These two protein chains interact to form a complex.

Residue-level contacts at the interface:
Residue K1522 in the second protein interacts with residue P50 in the first protein (closest heavy-atom distance 3.4 Å).
Residue V1533 in the second protein contacts residue S30 in the first protein (closest heavy-atom distance 3.6 Å).
Residue F1537 in the second protein interacts with residue L48 in the first protein (closest heavy-atom distance 3.6 Å).
Residue P922 in the second protein contacts residue F45 in the first protein (closest heavy-atom distance 3.7 Å).
Residue K1524 in the second protein is in contact with residue P50 in the first protein (closest heavy-atom distance 3.1 Å).
Residue F1537 in the second protein contacts residue P50 in the first protein (closest heavy-atom distance 3.6 Å).
Residue K544 in the second protein is in contact with residue R42 in the first protein (closest heavy-atom distance 4.0 Å).
Residue V1533 in the second protein is in contact with residue Q27 in the first protein (closest heavy-atom distance 3.4 Å).
Residue K544 in the second protein interacts with residue P43 in the first protein (closest heavy-atom distance 3.5 Å).
Residue E408 in the second protein contacts residue R96 in the first protein (closest heavy-atom distance 4.2 Å).
Residue V1533 in the second protein contacts residue I56 in the first protein (closest heavy-atom distance 3.8 Å).
Residue E930 in the second protein contacts residue Q41 in the first protein (closest heavy-atom distance 4.1 Å).
Residue H1539 in the second protein interacts with residue S46 in the first protein (closest heavy-atom distance 3.8 Å).
Residue A1531 in the second protein is in contact with residue L58 in the first protein (closest heavy-atom distance 4.1 Å).
Residue K920 in the second protein is in contact with residue F45 in the first protein (closest heavy-atom distance 3.2 Å).
Residue K544 in the second protein is in contact with residue Q41 in the first protein (closest heavy-atom distance 3.9 Å).
Residue S924 in the second protein interacts with residue Q41 in the first protein (closest heavy-atom distance 3.1 Å).
Residue K920 in the second protein interacts with residue S46 in the first protein (closest heavy-atom distance 4.2 Å).
Residue Q1538 in the second protein interacts with residue S46 in the first protein (closest heavy-atom distance 3.6 Å).
Residue I1519 in the second protein interacts with residue P50 in the first protein (closest heavy-atom distance 4.2 Å).
Residue T921 in the second protein is in contact with residue R42 in the first protein (closest heavy-atom distance 2.8 Å).
Residue K544 in the second protein interacts with residue E40 in the first protein (closest heavy-atom distance 3.9 Å).
Residue L751 in the second protein is in contact with residue Q41 in the first protein (closest heavy-atom distance 3.3 Å).
Residue S924 in the second protein is in contact with residue P43 in the first protein (closest heavy-atom distance 3.7 Å).
Residue E932 in the second protein interacts with residue Q41 in the first protein (closest heavy-atom distance 3.6 Å).
Residue G1543 in the second protein is in contact with residue F45 in the first protein (closest heavy-atom distance 3.8 Å).
Residue V1536 in the second protein contacts residue S30 in the first protein (closest heavy-atom distance 3.9 Å).
Residue K920 in the second protein is in contact with residue F44 in the first protein (closest heavy-atom distance 3.9 Å).
Residue K920 in the second protein is in contact with residue P43 in the first protein (closest heavy-atom distance 3.8 Å).
Residue S545 in the second protein is in contact with residue P43 in the first protein (closest heavy-atom distance 3.8 Å).
Residue K1524 in the second protein interacts with residue E51 in the first protein (closest heavy-atom distance 3.6 Å).
Residue K544 in the second protein is in contact with residue Q39 in the first protein (closest heavy-atom distance 3.1 Å).
Residue P922 in the second protein is in contact with residue P43 in the first protein (closest heavy-atom distance 3.5 Å).
Residue K1524 in the second protein is in contact with residue K52 in the first protein (closest heavy-atom distance 4.1 Å).
Residue Q1538 in the second protein contacts residue G47 in the first protein (closest heavy-atom distance 3.5 Å).
Residue P410 in the second protein is in contact with residue E92 in the first protein (closest heavy-atom distance 3.7 Å).
Residue E932 in the second protein contacts residue R42 in the first protein (closest heavy-atom distance 2.9 Å).
Residue V1536 in the second protein contacts residue G47 in the first protein (closest heavy-atom distance 3.2 Å).
Residue V1536 in the second protein is in contact with residue L48 in the first protein (closest heavy-atom distance 3.4 Å).
Residue S924 in the second protein is in contact with residue R42 in the first protein (closest heavy-atom distance 3.9 Å).
Residue F1537 in the second protein interacts with residue K52 in the first protein (closest heavy-atom distance 4.1 Å).
Residue P922 in the second protein contacts residue R42 in the first protein (closest heavy-atom distance 3.5 Å).
Residue E1535 in the second protein is in contact with residue S30 in the first protein (closest heavy-atom distance 3.1 Å).
Residue P1541 in the second protein is in contact with residue S46 in the first protein (closest heavy-atom distance 3.4 Å).
Residue F1537 in the second protein is in contact with residue P26 in the first protein (closest heavy-atom distance 3.8 Å).
Residue P1541 in the second protein contacts residue I49 in the first protein (closest heavy-atom distance 3.6 Å).
Residue H1539 in the second protein contacts residue G47 in the first protein (closest heavy-atom distance 4.0 Å).
Residue H1540 in the second protein contacts residue G47 in the first protein (closest heavy-atom distance 4.0 Å).
Residue E755 in the second protein interacts with residue R88 in the first protein (closest heavy-atom distance 3.4 Å).
Residue V1533 in the second protein contacts residue K60 in the first protein (closest heavy-atom distance 3.4 Å).
Residue E1527 in the second protein interacts with residue N55 in the first protein (closest heavy-atom distance 2.9 Å).
Residue L1544 in the second protein contacts residue F45 in the first protein (closest heavy-atom distance 3.7 Å).
Residue H1540 in the second protein contacts residue S46 in the first protein (closest heavy-atom distance 3.9 Å).
Residue F1537 in the second protein is in contact with residue I49 in the first protein (closest heavy-atom distance 3.5 Å).
Residue T921 in the second protein interacts with residue F44 in the first protein (closest heavy-atom distance 4.0 Å).
Residue A1531 in the second protein interacts with residue I56 in the first protein (closest heavy-atom distance 3.8 Å).
Residue V1536 in the second protein contacts residue V29 in the first protein (closest heavy-atom distance 3.9 Å).
Residue H1539 in the second protein interacts with residue F45 in the first protein (closest heavy-atom distance 4.1 Å).
Residue P1541 in the second protein interacts with residue G47 in the first protein (closest heavy-atom distance 3.3 Å).
Residue T921 in the second protein contacts residue P43 in the first protein (closest heavy-atom distance 3.5 Å).

Sequence of the first protein:
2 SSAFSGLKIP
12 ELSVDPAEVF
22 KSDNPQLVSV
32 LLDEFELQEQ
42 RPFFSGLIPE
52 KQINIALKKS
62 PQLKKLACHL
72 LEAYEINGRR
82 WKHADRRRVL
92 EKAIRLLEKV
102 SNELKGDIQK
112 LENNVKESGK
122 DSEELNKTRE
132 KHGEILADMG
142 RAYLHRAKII

Sequence of the second protein:
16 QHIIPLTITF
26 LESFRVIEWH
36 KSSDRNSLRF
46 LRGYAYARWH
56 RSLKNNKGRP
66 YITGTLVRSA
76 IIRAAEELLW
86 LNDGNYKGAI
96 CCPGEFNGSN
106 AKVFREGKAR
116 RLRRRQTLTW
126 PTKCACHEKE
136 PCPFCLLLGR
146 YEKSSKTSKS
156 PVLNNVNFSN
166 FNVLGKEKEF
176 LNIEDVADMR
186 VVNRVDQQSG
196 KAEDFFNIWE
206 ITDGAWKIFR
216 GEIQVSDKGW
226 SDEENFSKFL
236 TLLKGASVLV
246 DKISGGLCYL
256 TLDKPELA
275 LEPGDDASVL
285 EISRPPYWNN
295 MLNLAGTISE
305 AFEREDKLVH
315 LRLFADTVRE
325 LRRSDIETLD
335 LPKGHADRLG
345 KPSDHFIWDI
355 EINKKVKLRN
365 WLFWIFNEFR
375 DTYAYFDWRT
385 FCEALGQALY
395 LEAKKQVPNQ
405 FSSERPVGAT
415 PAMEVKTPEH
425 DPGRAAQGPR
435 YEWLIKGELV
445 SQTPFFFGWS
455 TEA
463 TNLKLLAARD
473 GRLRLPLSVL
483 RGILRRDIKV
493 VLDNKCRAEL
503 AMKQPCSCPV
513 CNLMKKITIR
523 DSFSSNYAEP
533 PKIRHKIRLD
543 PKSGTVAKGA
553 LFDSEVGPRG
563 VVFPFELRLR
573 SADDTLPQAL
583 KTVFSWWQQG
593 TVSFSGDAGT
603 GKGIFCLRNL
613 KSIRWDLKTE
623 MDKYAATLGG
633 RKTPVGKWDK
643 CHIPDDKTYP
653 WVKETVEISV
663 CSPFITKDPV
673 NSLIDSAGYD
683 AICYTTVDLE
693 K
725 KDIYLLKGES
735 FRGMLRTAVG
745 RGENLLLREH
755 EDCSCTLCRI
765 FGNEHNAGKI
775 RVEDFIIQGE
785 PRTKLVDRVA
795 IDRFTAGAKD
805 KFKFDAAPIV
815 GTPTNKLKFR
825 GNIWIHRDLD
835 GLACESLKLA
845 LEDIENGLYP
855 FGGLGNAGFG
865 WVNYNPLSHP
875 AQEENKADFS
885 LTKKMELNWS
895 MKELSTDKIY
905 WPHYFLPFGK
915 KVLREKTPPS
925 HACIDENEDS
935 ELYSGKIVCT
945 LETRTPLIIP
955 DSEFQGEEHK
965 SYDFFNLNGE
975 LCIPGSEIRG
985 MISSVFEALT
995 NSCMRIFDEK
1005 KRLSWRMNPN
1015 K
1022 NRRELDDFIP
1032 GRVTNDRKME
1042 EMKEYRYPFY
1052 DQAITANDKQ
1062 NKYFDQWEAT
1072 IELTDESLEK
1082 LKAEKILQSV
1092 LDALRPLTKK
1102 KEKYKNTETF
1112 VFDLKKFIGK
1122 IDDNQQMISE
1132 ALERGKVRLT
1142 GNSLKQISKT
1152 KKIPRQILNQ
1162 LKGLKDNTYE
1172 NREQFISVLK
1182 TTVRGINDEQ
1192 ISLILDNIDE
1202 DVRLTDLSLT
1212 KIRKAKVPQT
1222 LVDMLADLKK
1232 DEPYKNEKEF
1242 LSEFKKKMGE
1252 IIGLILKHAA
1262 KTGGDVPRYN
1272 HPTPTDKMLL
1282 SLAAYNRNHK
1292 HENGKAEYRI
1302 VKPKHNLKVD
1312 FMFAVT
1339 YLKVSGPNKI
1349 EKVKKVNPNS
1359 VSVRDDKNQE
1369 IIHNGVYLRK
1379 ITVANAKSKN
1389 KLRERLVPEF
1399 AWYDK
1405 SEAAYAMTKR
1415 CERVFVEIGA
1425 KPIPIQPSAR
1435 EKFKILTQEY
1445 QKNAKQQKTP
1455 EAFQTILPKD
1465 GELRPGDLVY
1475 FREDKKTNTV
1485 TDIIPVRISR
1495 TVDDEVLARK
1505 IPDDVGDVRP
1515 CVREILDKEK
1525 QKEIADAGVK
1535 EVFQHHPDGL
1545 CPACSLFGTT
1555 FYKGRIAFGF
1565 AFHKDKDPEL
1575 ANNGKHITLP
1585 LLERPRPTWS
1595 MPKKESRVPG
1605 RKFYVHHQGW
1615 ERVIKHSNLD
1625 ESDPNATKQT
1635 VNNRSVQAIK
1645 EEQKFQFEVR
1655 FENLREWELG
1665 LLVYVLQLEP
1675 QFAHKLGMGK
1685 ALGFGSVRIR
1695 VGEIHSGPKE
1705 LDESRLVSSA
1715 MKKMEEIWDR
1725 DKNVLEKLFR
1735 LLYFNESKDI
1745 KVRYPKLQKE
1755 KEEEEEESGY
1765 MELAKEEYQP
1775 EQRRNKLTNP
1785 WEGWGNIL